Sequence of protein 2:
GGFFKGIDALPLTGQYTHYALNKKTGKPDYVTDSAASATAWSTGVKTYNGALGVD

Interface contacts:
Residue D54 in protein 1 is in contact with residue F4 in protein 2 (closest heavy-atom distance 3.0 Å).
Residue N127 in protein 1 is in contact with residue D33 in protein 2 (closest heavy-atom distance 3.6 Å).
Residue M94 in protein 1 contacts residue I7 in protein 2 (closest heavy-atom distance 3.5 Å).
Residue E8 in protein 1 contacts residue K5 in protein 2 (closest heavy-atom distance 3.0 Å).
Residue Y56 in protein 1 is in contact with residue L10 in protein 2 (closest heavy-atom distance 3.3 Å).
Residue A129 in protein 1 interacts with residue T32 in protein 2 (closest heavy-atom distance 3.3 Å).
Residue Q37 in protein 1 contacts residue S37 in protein 2 (closest heavy-atom distance 2.8 Å).
Residue I89 in protein 1 interacts with residue I7 in protein 2 (closest heavy-atom distance 3.1 Å).
Residue Q143 in protein 1 contacts residue G26 in protein 2 (closest heavy-atom distance 3.3 Å).
Residue Q125 in protein 1 contacts residue A38 in protein 2 (closest heavy-atom distance 3.2 Å).
Residue Q37 in protein 1 interacts with residue T39 in protein 2 (closest heavy-atom distance 3.3 Å).
Residue F133 in protein 1 is in contact with residue L21 in protein 2 (closest heavy-atom distance 3.5 Å).
Residue L44 in protein 1 contacts residue L21 in protein 2 (closest heavy-atom distance 2.8 Å).
Residue D45 in protein 1 contacts residue A20 in protein 2 (closest heavy-atom distance 3.5 Å).
Residue Q50 in protein 1 contacts residue P11 in protein 2 (closest heavy-atom distance 3.2 Å).
Residue N139 in protein 1 is in contact with residue Y30 in protein 2 (closest heavy-atom distance 3.5 Å).
Residue D43 in protein 1 is in contact with residue N22 in protein 2 (closest heavy-atom distance 3.0 Å).
Residue A47 in protein 1 is in contact with residue Y16 in protein 2 (closest heavy-atom distance 3.6 Å).
Residue A95 in protein 1 is in contact with residue T13 in protein 2 (closest heavy-atom distance 3.4 Å).
Residue A52 in protein 1 contacts residue D8 in protein 2 (closest heavy-atom distance 3.5 Å).
Residue D54 in protein 1 is in contact with residue F3 in protein 2 (closest heavy-atom distance 3.4 Å).
Residue D45 in protein 1 is in contact with residue Y16 in protein 2 (closest heavy-atom distance 3.1 Å).
Residue Q143 in protein 1 interacts with residue P28 in protein 2 (closest heavy-atom distance 3.3 Å).
Residue P124 in protein 1 interacts with residue T39 in protein 2 (closest heavy-atom distance 3.6 Å).
Residue D45 in protein 1 contacts residue T17 in protein 2 (closest heavy-atom distance 3.5 Å).
Residue D53 in protein 1 contacts residue D8 in protein 2 (closest heavy-atom distance 3.0 Å).
Residue D54 in protein 1 contacts residue G6 in protein 2 (closest heavy-atom distance 3.4 Å).
Residue D54 in protein 1 contacts residue K5 in protein 2 (closest heavy-atom distance 3.5 Å).
Residue V40 in protein 1 is in contact with residue S34 in protein 2 (closest heavy-atom distance 2.7 Å).
Residue T46 in protein 1 interacts with residue L21 in protein 2 (closest heavy-atom distance 3.5 Å).
Residue D54 in protein 1 is in contact with residue I7 in protein 2 (closest heavy-atom distance 3.2 Å).
Residue N127 in protein 1 interacts with residue A36 in protein 2 (closest heavy-atom distance 2.9 Å).
Residue Q50 in protein 1 is in contact with residue L12 in protein 2 (closest heavy-atom distance 3.0 Å).
Residue V40 in protein 1 contacts residue D33 in protein 2 (closest heavy-atom distance 3.2 Å).
Residue S85 in protein 1 is in contact with residue F3 in protein 2 (closest heavy-atom distance 3.6 Å).
Residue D53 in protein 1 contacts residue F3 in protein 2 (closest heavy-atom distance 3.1 Å).
Residue I86 in protein 1 contacts residue I7 in protein 2 (closest heavy-atom distance 3.3 Å).
Residue D53 in protein 1 interacts with residue G2 in protein 2 (closest heavy-atom distance 3.1 Å).
Residue A95 in protein 1 interacts with residue P11 in protein 2 (closest heavy-atom distance 3.3 Å).
Residue M94 in protein 1 is in contact with residue A9 in protein 2 (closest heavy-atom distance 3.2 Å).
Residue Q125 in protein 1 interacts with residue S37 in protein 2 (closest heavy-atom distance 3.1 Å).
Residue Q14 in protein 1 contacts residue F3 in protein 2 (closest heavy-atom distance 3.5 Å).
Residue F137 in protein 1 interacts with residue L21 in protein 2 (closest heavy-atom distance 3.6 Å).
Residue L136 in protein 1 interacts with residue N22 in protein 2 (closest heavy-atom distance 3.7 Å).
Residue T10 in protein 1 contacts residue F4 in protein 2 (closest heavy-atom distance 3.0 Å).
Residue D45 in protein 1 interacts with residue L21 in protein 2 (closest heavy-atom distance 3.7 Å).
Residue Y140 in protein 1 interacts with residue Y19 in protein 2 (closest heavy-atom distance 3.6 Å).
Residue W36 in protein 1 interacts with residue T39 in protein 2 (closest heavy-atom distance 3.7 Å).
Residue T46 in protein 1 interacts with residue T17 in protein 2 (closest heavy-atom distance 3.1 Å).
Residue D53 in protein 1 interacts with residue G1 in protein 2 (closest heavy-atom distance 2.9 Å).
Residue T46 in protein 1 interacts with residue Y16 in protein 2 (closest heavy-atom distance 3.3 Å).
Residue L42 in protein 1 is in contact with residue D33 in protein 2 (closest heavy-atom distance 3.2 Å).
Residue Q50 in protein 1 interacts with residue L10 in protein 2 (closest heavy-atom distance 2.8 Å).
Residue A87 in protein 1 contacts residue K5 in protein 2 (closest heavy-atom distance 3.3 Å).
Residue Q143 in protein 1 is in contact with residue K27 in protein 2 (closest heavy-atom distance 3.0 Å).
Residue D54 in protein 1 contacts residue G1 in protein 2 (closest heavy-atom distance 2.9 Å).
Residue S48 in protein 1 interacts with residue L12 in protein 2 (closest heavy-atom distance 3.3 Å).
Residue N132 in protein 1 interacts with residue Y30 in protein 2 (closest heavy-atom distance 2.8 Å).
Residue V55 in protein 1 contacts residue F3 in protein 2 (closest heavy-atom distance 3.5 Å).
Residue Y56 in protein 1 is in contact with residue I7 in protein 2 (closest heavy-atom distance 3.1 Å).

Sequence of protein 1:
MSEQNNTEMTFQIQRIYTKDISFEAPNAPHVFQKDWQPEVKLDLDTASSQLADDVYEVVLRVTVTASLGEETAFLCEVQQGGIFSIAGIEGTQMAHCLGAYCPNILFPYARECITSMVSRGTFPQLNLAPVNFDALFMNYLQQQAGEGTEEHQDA

This data describes a binding interaction between two proteins.